Residue-level contacts at the interface:
Residue G102 in the first protein contacts residue A253 in the second protein (closest heavy-atom distance 4.6 Å).
Residue R97 in the first protein is in contact with residue R248 in the second protein (closest heavy-atom distance 4.6 Å).
Residue N94 in the first protein contacts residue R248 in the second protein (closest heavy-atom distance 2.9 Å).
Residue E101 in the first protein is in contact with residue A253 in the second protein (closest heavy-atom distance 4.8 Å).

Sequence of the second protein:
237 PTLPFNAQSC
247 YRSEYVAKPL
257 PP

The following describes two proteins that form a bound complex.

Sequence of the first protein:
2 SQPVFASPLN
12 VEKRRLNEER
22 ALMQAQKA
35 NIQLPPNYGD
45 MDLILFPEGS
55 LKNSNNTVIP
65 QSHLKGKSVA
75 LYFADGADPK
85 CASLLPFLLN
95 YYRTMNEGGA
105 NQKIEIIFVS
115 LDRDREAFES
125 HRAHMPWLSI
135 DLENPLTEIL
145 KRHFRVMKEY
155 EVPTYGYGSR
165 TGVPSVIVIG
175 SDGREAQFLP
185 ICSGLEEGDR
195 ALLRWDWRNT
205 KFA